These two protein chains interact to form a complex.

Sequence of the second protein:
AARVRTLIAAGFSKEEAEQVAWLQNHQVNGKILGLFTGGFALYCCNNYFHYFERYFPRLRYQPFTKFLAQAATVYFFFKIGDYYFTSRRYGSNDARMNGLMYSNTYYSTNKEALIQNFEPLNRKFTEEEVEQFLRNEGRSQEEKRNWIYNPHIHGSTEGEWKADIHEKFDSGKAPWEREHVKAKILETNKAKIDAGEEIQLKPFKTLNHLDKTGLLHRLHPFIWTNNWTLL

Contacts between the two chains:
Residue W248 in the second protein interacts with residue R61 in the first protein (closest heavy-atom distance 4.8 Å).
Residue L251 in the second protein is in contact with residue N65 in the first protein (closest heavy-atom distance 3.7 Å).

Sequence of the first protein:
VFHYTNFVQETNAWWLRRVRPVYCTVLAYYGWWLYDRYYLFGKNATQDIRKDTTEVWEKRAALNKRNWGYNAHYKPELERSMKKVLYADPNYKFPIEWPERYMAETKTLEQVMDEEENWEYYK